Sequence of the first protein:
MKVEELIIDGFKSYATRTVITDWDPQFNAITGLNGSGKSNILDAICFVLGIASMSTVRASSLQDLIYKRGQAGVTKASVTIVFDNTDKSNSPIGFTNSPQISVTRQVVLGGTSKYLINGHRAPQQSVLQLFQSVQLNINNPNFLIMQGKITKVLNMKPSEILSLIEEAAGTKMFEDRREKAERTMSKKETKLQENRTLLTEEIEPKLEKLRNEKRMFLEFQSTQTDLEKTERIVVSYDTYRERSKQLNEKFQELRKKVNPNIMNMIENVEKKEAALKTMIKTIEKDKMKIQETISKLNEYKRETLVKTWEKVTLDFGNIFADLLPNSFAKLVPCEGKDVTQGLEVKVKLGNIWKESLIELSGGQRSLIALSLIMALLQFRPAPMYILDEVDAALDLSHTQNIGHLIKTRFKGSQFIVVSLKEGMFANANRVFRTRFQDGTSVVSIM

These two protein chains interact to form a complex.

Sequence of the second protein:
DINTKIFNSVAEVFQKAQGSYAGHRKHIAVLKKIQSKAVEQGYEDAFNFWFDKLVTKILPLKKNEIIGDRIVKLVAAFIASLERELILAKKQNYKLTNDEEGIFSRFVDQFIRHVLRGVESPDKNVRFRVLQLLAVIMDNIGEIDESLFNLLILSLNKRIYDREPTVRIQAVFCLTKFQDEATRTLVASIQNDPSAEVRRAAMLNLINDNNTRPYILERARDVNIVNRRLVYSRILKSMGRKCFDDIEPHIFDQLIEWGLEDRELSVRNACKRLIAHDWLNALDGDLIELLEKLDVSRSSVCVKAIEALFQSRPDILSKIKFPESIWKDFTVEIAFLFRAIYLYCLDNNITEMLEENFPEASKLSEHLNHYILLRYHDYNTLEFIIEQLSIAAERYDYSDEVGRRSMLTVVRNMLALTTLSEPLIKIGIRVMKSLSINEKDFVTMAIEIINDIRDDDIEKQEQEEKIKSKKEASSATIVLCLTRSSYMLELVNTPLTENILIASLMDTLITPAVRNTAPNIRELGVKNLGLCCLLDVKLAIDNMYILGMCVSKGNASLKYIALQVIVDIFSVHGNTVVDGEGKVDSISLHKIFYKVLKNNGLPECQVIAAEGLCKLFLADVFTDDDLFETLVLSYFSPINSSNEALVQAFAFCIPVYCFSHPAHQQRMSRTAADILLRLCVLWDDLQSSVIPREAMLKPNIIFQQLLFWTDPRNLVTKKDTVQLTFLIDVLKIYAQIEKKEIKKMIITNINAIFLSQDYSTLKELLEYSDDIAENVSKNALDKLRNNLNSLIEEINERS

Residue-level contacts at the interface:
Residue T605 in the second protein is in contact with residue N118 in the first protein (closest heavy-atom distance 4.7 Å).
Residue S601 in the second protein interacts with residue N118 in the first protein (closest heavy-atom distance 3.2 Å).
Residue I597 in the second protein contacts residue S102 in the first protein (closest heavy-atom distance 4.9 Å).
Residue S601 in the second protein contacts residue G119 in the first protein (closest heavy-atom distance 5.0 Å).
Residue T605 in the second protein is in contact with residue G119 in the first protein (closest heavy-atom distance 4.1 Å).
Residue E437 in the second protein interacts with residue D1162 in the first protein (closest heavy-atom distance 4.6 Å).
Residue I597 in the second protein interacts with residue Q100 in the first protein (closest heavy-atom distance 4.2 Å).
Residue T445 in the second protein contacts residue G73 in the first protein (closest heavy-atom distance 4.9 Å).
Residue E484 in the second protein interacts with residue S78 in the first protein (closest heavy-atom distance 3.9 Å).